Sequence of the second protein:
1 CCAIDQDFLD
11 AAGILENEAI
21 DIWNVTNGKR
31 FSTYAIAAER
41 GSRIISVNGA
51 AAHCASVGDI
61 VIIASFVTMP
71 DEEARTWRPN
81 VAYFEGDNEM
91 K

Sequence of the first protein:
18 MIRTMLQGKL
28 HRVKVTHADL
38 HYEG

Contacts between the two chains:
Residue I45 in the second protein contacts residue V32 in the first protein (closest heavy-atom distance 3.6 Å).
Residue N48 in the second protein is in contact with residue D36 in the first protein (closest heavy-atom distance 3.5 Å).
Residue A82 in the second protein interacts with residue H28 in the first protein (closest heavy-atom distance 2.9 Å).
Residue S65 in the second protein interacts with residue Q24 in the first protein (closest heavy-atom distance 2.8 Å).
Residue G13 in the second protein contacts residue Q24 in the first protein (closest heavy-atom distance 3.4 Å).
Residue F66 in the second protein is in contact with residue L23 in the first protein (closest heavy-atom distance 3.5 Å).
Residue T68 in the second protein interacts with residue I19 in the first protein (closest heavy-atom distance 3.5 Å).
Residue V47 in the second protein interacts with residue D36 in the first protein (closest heavy-atom distance 3.3 Å).
Residue D71 in the second protein interacts with residue M18 in the first protein (closest heavy-atom distance 2.9 Å).
Residue V57 in the second protein interacts with residue V32 in the first protein (closest heavy-atom distance 3.5 Å).
Residue N80 in the second protein contacts residue Q24 in the first protein (closest heavy-atom distance 2.9 Å).
Residue V67 in the second protein contacts residue T21 in the first protein (closest heavy-atom distance 3.5 Å).
Residue N48 in the second protein contacts residue Y39 in the first protein (closest heavy-atom distance 3.5 Å).
Residue G58 in the second protein interacts with residue V32 in the first protein (closest heavy-atom distance 2.8 Å).
Residue I63 in the second protein contacts residue K26 in the first protein (closest heavy-atom distance 3.0 Å).
Residue G49 in the second protein interacts with residue L37 in the first protein (closest heavy-atom distance 3.3 Å).
Residue V61 in the second protein contacts residue V30 in the first protein (closest heavy-atom distance 2.8 Å).
Residue A74 in the second protein contacts residue M22 in the first protein (closest heavy-atom distance 3.4 Å).
Residue A64 in the second protein is in contact with residue G25 in the first protein (closest heavy-atom distance 3.3 Å).
Residue M69 in the second protein is in contact with residue R20 in the first protein (closest heavy-atom distance 2.9 Å).
Residue N88 in the second protein interacts with residue T33 in the first protein (closest heavy-atom distance 3.3 Å).
Residue S65 in the second protein interacts with residue L23 in the first protein (closest heavy-atom distance 3.5 Å).
Residue F8 in the second protein interacts with residue L27 in the first protein (closest heavy-atom distance 3.4 Å).
Residue I36 in the second protein is in contact with residue Y39 in the first protein (closest heavy-atom distance 3.0 Å).
Residue I45 in the second protein contacts residue H34 in the first protein (closest heavy-atom distance 3.4 Å).
Residue A12 in the second protein is in contact with residue Q24 in the first protein (closest heavy-atom distance 3.0 Å).
Residue V81 in the second protein contacts residue K26 in the first protein (closest heavy-atom distance 3.5 Å).
Residue P79 in the second protein interacts with residue L23 in the first protein (closest heavy-atom distance 3.4 Å).
Residue I45 in the second protein is in contact with residue T33 in the first protein (closest heavy-atom distance 2.9 Å).
Residue T68 in the second protein interacts with residue R20 in the first protein (closest heavy-atom distance 3.1 Å).
Residue I62 in the second protein contacts residue L27 in the first protein (closest heavy-atom distance 3.4 Å).
Residue S56 in the second protein contacts residue V32 in the first protein (closest heavy-atom distance 3.5 Å).
Residue P70 in the second protein is in contact with residue M18 in the first protein (closest heavy-atom distance 3.5 Å).
Residue S65 in the second protein is in contact with residue G25 in the first protein (closest heavy-atom distance 3.0 Å).
Residue V47 in the second protein is in contact with residue A35 in the first protein (closest heavy-atom distance 3.3 Å).
Residue F66 in the second protein interacts with residue M22 in the first protein (closest heavy-atom distance 3.2 Å).
Residue I63 in the second protein contacts residue L27 in the first protein (closest heavy-atom distance 2.8 Å).
Residue D71 in the second protein is in contact with residue R20 in the first protein (closest heavy-atom distance 2.8 Å).
Residue D59 in the second protein interacts with residue V32 in the first protein (closest heavy-atom distance 2.9 Å).
Residue N80 in the second protein interacts with residue G25 in the first protein (closest heavy-atom distance 2.9 Å).
Residue A12 in the second protein interacts with residue L27 in the first protein (closest heavy-atom distance 3.6 Å).
Residue I45 in the second protein contacts residue K31 in the first protein (closest heavy-atom distance 3.5 Å).
Residue P79 in the second protein is in contact with residue Q24 in the first protein (closest heavy-atom distance 3.4 Å).
Residue V67 in the second protein is in contact with residue M22 in the first protein (closest heavy-atom distance 2.8 Å).
Residue V67 in the second protein interacts with residue Q24 in the first protein (closest heavy-atom distance 3.6 Å).
Residue F84 in the second protein is in contact with residue V30 in the first protein (closest heavy-atom distance 3.3 Å).
Residue N80 in the second protein contacts residue K26 in the first protein (closest heavy-atom distance 2.9 Å).
Residue A12 in the second protein is in contact with residue G25 in the first protein (closest heavy-atom distance 3.5 Å).
Residue I60 in the second protein interacts with residue V30 in the first protein (closest heavy-atom distance 3.3 Å).
Residue I44 in the second protein contacts residue T33 in the first protein (closest heavy-atom distance 3.6 Å).
Residue V61 in the second protein is in contact with residue R29 in the first protein (closest heavy-atom distance 3.3 Å).
Residue D59 in the second protein contacts residue K31 in the first protein (closest heavy-atom distance 3.4 Å).
Residue S46 in the second protein is in contact with residue H34 in the first protein (closest heavy-atom distance 3.2 Å).
Residue V47 in the second protein contacts residue H34 in the first protein (closest heavy-atom distance 2.9 Å).
Residue A82 in the second protein interacts with residue K26 in the first protein (closest heavy-atom distance 3.0 Å).
Residue G49 in the second protein interacts with residue D36 in the first protein (closest heavy-atom distance 3.2 Å).
Residue W77 in the second protein interacts with residue L23 in the first protein (closest heavy-atom distance 2.7 Å).
Residue M69 in the second protein contacts residue I19 in the first protein (closest heavy-atom distance 3.6 Å).
Residue H53 in the second protein contacts residue L37 in the first protein (closest heavy-atom distance 3.3 Å).
Residue N88 in the second protein interacts with residue K31 in the first protein (closest heavy-atom distance 2.8 Å).

These two protein chains interact to form a complex.